Interface contacts:
Residue E76 in chain B interacts with residue L4 in chain A (closest heavy-atom distance 3.6 Å).
Residue V72 in chain B contacts residue L4 in chain A (closest heavy-atom distance 3.7 Å).
Residue E238 in chain B is in contact with residue K2 in chain A (closest heavy-atom distance 3.2 Å).
Residue L68 in chain B interacts with residue H5 in chain A (closest heavy-atom distance 4.9 Å).
Residue M239 in chain B interacts with residue L4 in chain A (closest heavy-atom distance 3.9 Å).
Residue L75 in chain B contacts residue L8 in chain A (closest heavy-atom distance 3.7 Å).
Residue I54 in chain B contacts residue L7 in chain A (closest heavy-atom distance 3.4 Å).
Residue D234 in chain B contacts residue I3 in chain A (closest heavy-atom distance 3.6 Å).
Residue I54 in chain B interacts with residue L4 in chain A (closest heavy-atom distance 3.5 Å).
Residue Q71 in chain B interacts with residue L8 in chain A (closest heavy-atom distance 3.7 Å).
Residue V72 in chain B contacts residue H5 in chain A (closest heavy-atom distance 3.7 Å).
Residue V51 in chain B is in contact with residue L7 in chain A (closest heavy-atom distance 4.4 Å).
Residue L235 in chain B contacts residue L7 in chain A (closest heavy-atom distance 4.0 Å).
Residue H69 in chain B is in contact with residue H5 in chain A (closest heavy-atom distance 4.7 Å).
Residue K58 in chain B is in contact with residue L8 in chain A (closest heavy-atom distance 4.2 Å).
Residue L235 in chain B contacts residue L4 in chain A (closest heavy-atom distance 4.4 Å).
Residue L68 in chain B contacts residue L8 in chain A (closest heavy-atom distance 4.4 Å).
Residue E238 in chain B is in contact with residue I3 in chain A (closest heavy-atom distance 2.7 Å).
Residue E238 in chain B is in contact with residue L4 in chain A (closest heavy-atom distance 4.2 Å).
Residue L75 in chain B is in contact with residue L4 in chain A (closest heavy-atom distance 4.0 Å).
Residue L235 in chain B contacts residue I3 in chain A (closest heavy-atom distance 3.6 Å).
Residue I54 in chain B contacts residue L8 in chain A (closest heavy-atom distance 3.7 Å).
Residue V72 in chain B contacts residue L8 in chain A (closest heavy-atom distance 3.6 Å).
Residue F63 in chain B contacts residue L8 in chain A (closest heavy-atom distance 4.1 Å).

Sequence of chain B:
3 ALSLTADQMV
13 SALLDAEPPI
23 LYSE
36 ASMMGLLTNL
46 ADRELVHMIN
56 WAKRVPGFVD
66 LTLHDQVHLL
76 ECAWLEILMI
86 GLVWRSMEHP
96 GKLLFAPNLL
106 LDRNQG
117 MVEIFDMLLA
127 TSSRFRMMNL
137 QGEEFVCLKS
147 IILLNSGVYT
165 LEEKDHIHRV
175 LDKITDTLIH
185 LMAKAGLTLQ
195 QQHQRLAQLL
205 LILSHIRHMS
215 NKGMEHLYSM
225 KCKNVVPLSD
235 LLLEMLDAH

Sequence of chain A:
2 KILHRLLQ

These two protein chains interact to form a complex.